This data describes a binding interaction between two proteins.

Sequence of protein 2:
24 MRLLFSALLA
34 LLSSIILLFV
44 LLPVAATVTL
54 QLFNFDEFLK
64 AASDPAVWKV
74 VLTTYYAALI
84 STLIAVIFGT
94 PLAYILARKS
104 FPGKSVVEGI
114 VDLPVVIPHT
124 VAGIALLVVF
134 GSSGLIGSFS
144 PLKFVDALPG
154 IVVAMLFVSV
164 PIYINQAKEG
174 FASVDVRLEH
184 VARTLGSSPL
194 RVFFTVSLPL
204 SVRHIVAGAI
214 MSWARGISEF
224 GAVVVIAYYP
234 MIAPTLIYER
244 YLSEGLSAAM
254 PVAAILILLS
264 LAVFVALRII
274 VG

Sequence of protein 1:
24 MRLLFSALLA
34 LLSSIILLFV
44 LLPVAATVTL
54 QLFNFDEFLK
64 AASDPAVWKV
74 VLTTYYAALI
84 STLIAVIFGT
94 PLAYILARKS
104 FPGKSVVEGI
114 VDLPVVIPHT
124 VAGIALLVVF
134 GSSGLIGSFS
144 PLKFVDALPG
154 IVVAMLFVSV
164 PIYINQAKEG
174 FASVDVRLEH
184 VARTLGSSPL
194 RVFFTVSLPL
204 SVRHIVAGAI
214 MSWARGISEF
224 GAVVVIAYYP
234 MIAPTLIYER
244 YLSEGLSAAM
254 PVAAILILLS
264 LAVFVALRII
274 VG

Interface contacts:
Residue P121 in protein 2 is in contact with residue S221 in protein 1 (closest heavy-atom distance 3.4 Å).
Residue T50 in protein 2 interacts with residue A128 in protein 1 (closest heavy-atom distance 3.5 Å).
Residue I113 in protein 2 contacts residue V43 in protein 1 (closest heavy-atom distance 3.2 Å).
Residue E222 in protein 2 interacts with residue H122 in protein 1 (closest heavy-atom distance 2.9 Å).
Residue Y244 in protein 2 contacts residue V228 in protein 1 (closest heavy-atom distance 3.5 Å).
Residue T123 in protein 2 interacts with residue P237 in protein 1 (closest heavy-atom distance 2.9 Å).
Residue P237 in protein 2 contacts residue T123 in protein 1 (closest heavy-atom distance 3.2 Å).
Residue P46 in protein 2 is in contact with residue A128 in protein 1 (closest heavy-atom distance 3.5 Å).
Residue L95 in protein 2 contacts residue S36 in protein 1 (closest heavy-atom distance 3.5 Å).
Residue F42 in protein 2 contacts residue V156 in protein 1 (closest heavy-atom distance 3.4 Å).
Residue S221 in protein 2 is in contact with residue I120 in protein 1 (closest heavy-atom distance 3.5 Å).
Residue Y244 in protein 2 interacts with residue L130 in protein 1 (closest heavy-atom distance 3.2 Å).
Residue I127 in protein 2 interacts with residue A252 in protein 1 (closest heavy-atom distance 3.5 Å).
Residue F42 in protein 2 contacts residue F160 in protein 1 (closest heavy-atom distance 3.4 Å).
Residue F91 in protein 2 is in contact with residue I39 in protein 1 (closest heavy-atom distance 3.0 Å).
Residue V47 in protein 2 interacts with residue I120 in protein 1 (closest heavy-atom distance 3.4 Å).
Residue A128 in protein 2 is in contact with residue T50 in protein 1 (closest heavy-atom distance 3.5 Å).
Residue P117 in protein 2 is in contact with residue V43 in protein 1 (closest heavy-atom distance 3.4 Å).
Residue L35 in protein 2 interacts with residue F91 in protein 1 (closest heavy-atom distance 3.3 Å).
Residue T123 in protein 2 contacts residue I240 in protein 1 (closest heavy-atom distance 3.3 Å).
Residue V124 in protein 2 is in contact with residue I240 in protein 1 (closest heavy-atom distance 3.2 Å).
Residue F91 in protein 2 is in contact with residue I38 in protein 1 (closest heavy-atom distance 3.5 Å).
Residue V119 in protein 2 contacts residue S263 in protein 1 (closest heavy-atom distance 3.0 Å).
Residue F28 in protein 2 contacts residue L193 in protein 1 (closest heavy-atom distance 3.1 Å).
Residue S36 in protein 2 interacts with residue L95 in protein 1 (closest heavy-atom distance 3.5 Å).
Residue S221 in protein 2 contacts residue H122 in protein 1 (closest heavy-atom distance 3.0 Å).
Residue P46 in protein 2 interacts with residue V132 in protein 1 (closest heavy-atom distance 3.5 Å).
Residue R271 in protein 2 interacts with residue D115 in protein 1 (closest heavy-atom distance 3.4 Å).
Residue T123 in protein 2 is in contact with residue Y241 in protein 1 (closest heavy-atom distance 3.5 Å).
Residue H122 in protein 2 contacts residue F223 in protein 1 (closest heavy-atom distance 3.5 Å).
Residue V43 in protein 2 contacts residue L116 in protein 1 (closest heavy-atom distance 3.4 Å).
Residue F223 in protein 2 is in contact with residue H122 in protein 1 (closest heavy-atom distance 3.4 Å).
Residue I120 in protein 2 is in contact with residue V47 in protein 1 (closest heavy-atom distance 3.4 Å).
Residue I240 in protein 2 contacts residue V124 in protein 1 (closest heavy-atom distance 3.5 Å).
Residue H122 in protein 2 interacts with residue E222 in protein 1 (closest heavy-atom distance 3.0 Å).
Residue V131 in protein 2 contacts residue M253 in protein 1 (closest heavy-atom distance 3.4 Å).
Residue V43 in protein 2 contacts residue I113 in protein 1 (closest heavy-atom distance 3.3 Å).
Residue L159 in protein 2 is in contact with residue F42 in protein 1 (closest heavy-atom distance 3.4 Å).
Residue S263 in protein 2 interacts with residue V119 in protein 1 (closest heavy-atom distance 3.2 Å).
Residue F91 in protein 2 is in contact with residue L35 in protein 1 (closest heavy-atom distance 3.3 Å).
Residue I139 in protein 2 contacts residue L45 in protein 1 (closest heavy-atom distance 3.4 Å).
Residue L130 in protein 2 interacts with residue Y244 in protein 1 (closest heavy-atom distance 3.1 Å).
Residue V119 in protein 2 is in contact with residue S221 in protein 1 (closest heavy-atom distance 3.5 Å).
Residue I240 in protein 2 interacts with residue I127 in protein 1 (closest heavy-atom distance 3.0 Å).
Residue L193 in protein 2 interacts with residue F28 in protein 1 (closest heavy-atom distance 3.3 Å).
Residue A217 in protein 2 interacts with residue V118 in protein 1 (closest heavy-atom distance 3.5 Å).
Residue V119 in protein 2 contacts residue F267 in protein 1 (closest heavy-atom distance 3.1 Å).
Residue F42 in protein 2 is in contact with residue L159 in protein 1 (closest heavy-atom distance 3.4 Å).
Residue P121 in protein 2 is in contact with residue P237 in protein 1 (closest heavy-atom distance 3.4 Å).
Residue H122 in protein 2 contacts residue S221 in protein 1 (closest heavy-atom distance 3.2 Å).
Residue I39 in protein 2 interacts with residue F91 in protein 1 (closest heavy-atom distance 3.1 Å).
Residue V43 in protein 2 is in contact with residue P117 in protein 1 (closest heavy-atom distance 3.4 Å).
Residue I127 in protein 2 contacts residue I240 in protein 1 (closest heavy-atom distance 3.0 Å).
Residue L116 in protein 2 is in contact with residue V43 in protein 1 (closest heavy-atom distance 3.4 Å).
Residue F160 in protein 2 interacts with residue F42 in protein 1 (closest heavy-atom distance 3.4 Å).
Residue D115 in protein 2 is in contact with residue R271 in protein 1 (closest heavy-atom distance 3.4 Å).
Residue V228 in protein 2 interacts with residue Y244 in protein 1 (closest heavy-atom distance 3.0 Å).
Residue F267 in protein 2 interacts with residue V119 in protein 1 (closest heavy-atom distance 3.2 Å).
Residue S221 in protein 2 contacts residue V119 in protein 1 (closest heavy-atom distance 3.5 Å).
Residue S221 in protein 2 interacts with residue P121 in protein 1 (closest heavy-atom distance 3.3 Å).